Sequence of protein 2:
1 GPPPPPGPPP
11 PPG

Sequence of protein 1:
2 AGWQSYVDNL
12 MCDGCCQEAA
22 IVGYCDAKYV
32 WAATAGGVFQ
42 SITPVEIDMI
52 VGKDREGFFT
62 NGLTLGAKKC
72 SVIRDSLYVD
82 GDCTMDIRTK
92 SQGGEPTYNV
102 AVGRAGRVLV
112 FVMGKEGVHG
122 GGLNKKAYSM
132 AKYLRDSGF

Contacts between the two chains:
Residue N10 in protein 1 contacts residue P12 in protein 2 (closest heavy-atom distance 3.9 Å).
Residue F140 in protein 1 interacts with residue P4 in protein 2 (closest heavy-atom distance 3.5 Å).
Residue F140 in protein 1 interacts with residue P6 in protein 2 (closest heavy-atom distance 3.8 Å).
Residue W4 in protein 1 is in contact with residue P3 in protein 2 (closest heavy-atom distance 2.8 Å).
Residue G3 in protein 1 is in contact with residue P5 in protein 2 (closest heavy-atom distance 3.7 Å).
Residue N10 in protein 1 contacts residue P11 in protein 2 (closest heavy-atom distance 4.1 Å).
Residue Y7 in protein 1 is in contact with residue P10 in protein 2 (closest heavy-atom distance 4.7 Å).
Residue F140 in protein 1 interacts with residue P5 in protein 2 (closest heavy-atom distance 4.8 Å).
Residue Y134 in protein 1 interacts with residue P8 in protein 2 (closest heavy-atom distance 2.8 Å).
Residue Y7 in protein 1 contacts residue P9 in protein 2 (closest heavy-atom distance 3.6 Å).
Residue C13 in protein 1 contacts residue P12 in protein 2 (closest heavy-atom distance 3.4 Å).
Residue W4 in protein 1 contacts residue P5 in protein 2 (closest heavy-atom distance 3.4 Å).
Residue W4 in protein 1 is in contact with residue P2 in protein 2 (closest heavy-atom distance 4.0 Å).
Residue F140 in protein 1 is in contact with residue P3 in protein 2 (closest heavy-atom distance 4.0 Å).
Residue L135 in protein 1 contacts residue P6 in protein 2 (closest heavy-atom distance 4.5 Å).
Residue M131 in protein 1 interacts with residue P10 in protein 2 (closest heavy-atom distance 3.8 Å).
Residue N10 in protein 1 interacts with residue P10 in protein 2 (closest heavy-atom distance 2.8 Å).
Residue W32 in protein 1 is in contact with residue P3 in protein 2 (closest heavy-atom distance 3.7 Å).
Residue Y7 in protein 1 interacts with residue P6 in protein 2 (closest heavy-atom distance 4.1 Å).
Residue W32 in protein 1 is in contact with residue P2 in protein 2 (closest heavy-atom distance 3.5 Å).
Residue Y7 in protein 1 interacts with residue P5 in protein 2 (closest heavy-atom distance 3.6 Å).
Residue M131 in protein 1 is in contact with residue P9 in protein 2 (closest heavy-atom distance 4.2 Å).
Residue Y7 in protein 1 is in contact with residue P8 in protein 2 (closest heavy-atom distance 3.3 Å).
Residue Y30 in protein 1 interacts with residue P2 in protein 2 (closest heavy-atom distance 3.1 Å).
Residue W4 in protein 1 interacts with residue P6 in protein 2 (closest heavy-atom distance 4.0 Å).
Residue W4 in protein 1 is in contact with residue P4 in protein 2 (closest heavy-atom distance 3.8 Å).
Residue N10 in protein 1 interacts with residue P9 in protein 2 (closest heavy-atom distance 3.9 Å).
Residue S138 in protein 1 contacts residue P6 in protein 2 (closest heavy-atom distance 3.6 Å).
Residue C13 in protein 1 is in contact with residue G13 in protein 2 (closest heavy-atom distance 4.6 Å).
Residue Y30 in protein 1 interacts with residue P3 in protein 2 (closest heavy-atom distance 4.8 Å).
Residue Y134 in protein 1 interacts with residue P10 in protein 2 (closest heavy-atom distance 3.6 Å).
Residue S6 in protein 1 interacts with residue P9 in protein 2 (closest heavy-atom distance 3.7 Å).
Residue Y134 in protein 1 contacts residue P9 in protein 2 (closest heavy-atom distance 4.0 Å).
Residue Y7 in protein 1 is in contact with residue G7 in protein 2 (closest heavy-atom distance 2.6 Å).
Residue Y30 in protein 1 contacts residue G1 in protein 2 (closest heavy-atom distance 3.2 Å).

The following describes two proteins that form a bound complex.